These two protein chains interact to form a complex.

Sequence of protein 1:
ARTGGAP

Sequence of protein 2:
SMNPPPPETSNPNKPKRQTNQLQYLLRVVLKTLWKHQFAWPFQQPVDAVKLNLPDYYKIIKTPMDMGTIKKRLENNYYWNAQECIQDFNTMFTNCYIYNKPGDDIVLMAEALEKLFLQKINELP

Contacts between the two chains:
Residue D104 in protein 2 is in contact with residue A4 in protein 1 (closest heavy-atom distance 3.9 Å).
Residue N99 in protein 2 is in contact with residue A12 in protein 1 (closest heavy-atom distance 4.9 Å).
Residue I105 in protein 2 interacts with residue G10 in protein 1 (closest heavy-atom distance 3.4 Å).
Residue W40 in protein 2 interacts with residue G10 in protein 1 (closest heavy-atom distance 3.4 Å).
Residue P41 in protein 2 interacts with residue G10 in protein 1 (closest heavy-atom distance 4.9 Å).
Residue P41 in protein 2 is in contact with residue G9 in protein 1 (closest heavy-atom distance 3.4 Å).
Residue M108 in protein 2 interacts with residue A4 in protein 1 (closest heavy-atom distance 4.2 Å).
Residue I105 in protein 2 interacts with residue G9 in protein 1 (closest heavy-atom distance 3.7 Å).
Residue L51 in protein 2 is in contact with residue T8 in protein 1 (closest heavy-atom distance 3.5 Å).
Residue W40 in protein 2 contacts residue R5 in protein 1 (closest heavy-atom distance 3.5 Å).
Residue L51 in protein 2 is in contact with residue G9 in protein 1 (closest heavy-atom distance 3.3 Å).
Residue W40 in protein 2 contacts residue A4 in protein 1 (closest heavy-atom distance 3.6 Å).
Residue D103 in protein 2 is in contact with residue A12 in protein 1 (closest heavy-atom distance 3.7 Å).
Residue W40 in protein 2 is in contact with residue G9 in protein 1 (closest heavy-atom distance 3.7 Å).